Residue-level contacts at the interface:
Residue T650 in protein 1 is in contact with residue V97 in protein 2 (closest heavy-atom distance 3.8 Å).
Residue C651 in protein 1 interacts with residue V97 in protein 2 (closest heavy-atom distance 3.1 Å).
Residue E703 in protein 1 is in contact with residue W155 in protein 2 (closest heavy-atom distance 3.7 Å).
Residue F706 in protein 1 contacts residue Y154 in protein 2 (closest heavy-atom distance 3.5 Å).
Residue F702 in protein 1 contacts residue W155 in protein 2 (closest heavy-atom distance 3.4 Å).
Residue Y683 in protein 1 interacts with residue V97 in protein 2 (closest heavy-atom distance 4.3 Å).
Residue F706 in protein 1 contacts residue W155 in protein 2 (closest heavy-atom distance 4.3 Å).
Residue K697 in protein 1 interacts with residue Y99 in protein 2 (closest heavy-atom distance 3.7 Å).
Residue S695 in protein 1 interacts with residue L279 in protein 2 (closest heavy-atom distance 3.2 Å).
Residue F691 in protein 1 contacts residue V97 in protein 2 (closest heavy-atom distance 4.2 Å).
Residue C651 in protein 1 is in contact with residue K98 in protein 2 (closest heavy-atom distance 3.9 Å).
Residue S695 in protein 1 interacts with residue R281 in protein 2 (closest heavy-atom distance 4.2 Å).
Residue F702 in protein 1 is in contact with residue Y154 in protein 2 (closest heavy-atom distance 3.5 Å).
Residue L713 in protein 1 interacts with residue L148 in protein 2 (closest heavy-atom distance 3.5 Å).
Residue C649 in protein 1 interacts with residue V97 in protein 2 (closest heavy-atom distance 3.3 Å).
Residue F705 in protein 1 contacts residue I286 in protein 2 (closest heavy-atom distance 3.6 Å).
Residue E652 in protein 1 is in contact with residue V97 in protein 2 (closest heavy-atom distance 3.5 Å).
Residue L721 in protein 1 interacts with residue L141 in protein 2 (closest heavy-atom distance 3.7 Å).
Residue F705 in protein 1 contacts residue Y154 in protein 2 (closest heavy-atom distance 3.9 Å).
Residue S694 in protein 1 contacts residue S282 in protein 2 (closest heavy-atom distance 3.5 Å).
Residue A700 in protein 1 interacts with residue S282 in protein 2 (closest heavy-atom distance 3.2 Å).
Residue I717 in protein 1 contacts residue L141 in protein 2 (closest heavy-atom distance 4.4 Å).
Residue H682 in protein 1 contacts residue T93 in protein 2 (closest heavy-atom distance 3.8 Å).
Residue K697 in protein 1 contacts residue M102 in protein 2 (closest heavy-atom distance 4.3 Å).
Residue V720 in protein 1 interacts with residue W137 in protein 2 (closest heavy-atom distance 4.0 Å).
Residue L713 in protein 1 is in contact with residue G144 in protein 2 (closest heavy-atom distance 3.9 Å).
Residue L713 in protein 1 is in contact with residue A147 in protein 2 (closest heavy-atom distance 3.6 Å).
Residue N709 in protein 1 is in contact with residue M293 in protein 2 (closest heavy-atom distance 3.4 Å).
Residue K697 in protein 1 interacts with residue K98 in protein 2 (closest heavy-atom distance 3.3 Å).
Residue V720 in protein 1 contacts residue L304 in protein 2 (closest heavy-atom distance 4.1 Å).
Residue F702 in protein 1 is in contact with residue I286 in protein 2 (closest heavy-atom distance 3.6 Å).
Residue F725 in protein 1 contacts residue F133 in protein 2 (closest heavy-atom distance 3.8 Å).
Residue F716 in protein 1 is in contact with residue L304 in protein 2 (closest heavy-atom distance 3.6 Å).
Residue A700 in protein 1 interacts with residue I286 in protein 2 (closest heavy-atom distance 4.0 Å).
Residue L714 in protein 1 contacts residue L148 in protein 2 (closest heavy-atom distance 3.8 Å).
Residue F716 in protein 1 is in contact with residue M300 in protein 2 (closest heavy-atom distance 3.5 Å).
Residue H682 in protein 1 interacts with residue R277 in protein 2 (closest heavy-atom distance 3.6 Å).
Residue H724 in protein 1 is in contact with residue F133 in protein 2 (closest heavy-atom distance 3.6 Å).
Residue S695 in protein 1 contacts residue S282 in protein 2 (closest heavy-atom distance 4.0 Å).
Residue V720 in protein 1 interacts with residue F140 in protein 2 (closest heavy-atom distance 3.5 Å).
Residue F706 in protein 1 contacts residue T152 in protein 2 (closest heavy-atom distance 3.7 Å).
Residue C696 in protein 1 is in contact with residue K98 in protein 2 (closest heavy-atom distance 4.2 Å).
Residue N709 in protein 1 interacts with residue Y154 in protein 2 (closest heavy-atom distance 3.3 Å).
Residue I717 in protein 1 contacts residue G144 in protein 2 (closest heavy-atom distance 4.3 Å).
Residue F706 in protein 1 contacts residue S151 in protein 2 (closest heavy-atom distance 3.3 Å).
Residue S699 in protein 1 contacts residue S282 in protein 2 (closest heavy-atom distance 3.6 Å).
Residue L713 in protein 1 contacts residue F297 in protein 2 (closest heavy-atom distance 3.6 Å).
Residue H724 in protein 1 contacts residue W137 in protein 2 (closest heavy-atom distance 3.1 Å).
Residue F702 in protein 1 interacts with residue S282 in protein 2 (closest heavy-atom distance 3.5 Å).
Residue S694 in protein 1 contacts residue R281 in protein 2 (closest heavy-atom distance 3.6 Å).
Residue T710 in protein 1 is in contact with residue S151 in protein 2 (closest heavy-atom distance 2.8 Å).
Residue P680 in protein 1 is in contact with residue E96 in protein 2 (closest heavy-atom distance 4.1 Å).
Residue L713 in protein 1 interacts with residue M300 in protein 2 (closest heavy-atom distance 4.0 Å).
Residue T710 in protein 1 contacts residue L148 in protein 2 (closest heavy-atom distance 4.0 Å).
Residue F716 in protein 1 is in contact with residue F297 in protein 2 (closest heavy-atom distance 3.9 Å).
Residue F706 in protein 1 is in contact with residue T160 in protein 2 (closest heavy-atom distance 3.6 Å).
Residue K697 in protein 1 interacts with residue W155 in protein 2 (closest heavy-atom distance 3.3 Å).
Residue N709 in protein 1 is in contact with residue S151 in protein 2 (closest heavy-atom distance 3.8 Å).
Residue T650 in protein 1 contacts residue E96 in protein 2 (closest heavy-atom distance 3.2 Å).
Residue S695 in protein 1 contacts residue P280 in protein 2 (closest heavy-atom distance 3.8 Å).

These two protein chains interact to form a complex.

Sequence of protein 2:
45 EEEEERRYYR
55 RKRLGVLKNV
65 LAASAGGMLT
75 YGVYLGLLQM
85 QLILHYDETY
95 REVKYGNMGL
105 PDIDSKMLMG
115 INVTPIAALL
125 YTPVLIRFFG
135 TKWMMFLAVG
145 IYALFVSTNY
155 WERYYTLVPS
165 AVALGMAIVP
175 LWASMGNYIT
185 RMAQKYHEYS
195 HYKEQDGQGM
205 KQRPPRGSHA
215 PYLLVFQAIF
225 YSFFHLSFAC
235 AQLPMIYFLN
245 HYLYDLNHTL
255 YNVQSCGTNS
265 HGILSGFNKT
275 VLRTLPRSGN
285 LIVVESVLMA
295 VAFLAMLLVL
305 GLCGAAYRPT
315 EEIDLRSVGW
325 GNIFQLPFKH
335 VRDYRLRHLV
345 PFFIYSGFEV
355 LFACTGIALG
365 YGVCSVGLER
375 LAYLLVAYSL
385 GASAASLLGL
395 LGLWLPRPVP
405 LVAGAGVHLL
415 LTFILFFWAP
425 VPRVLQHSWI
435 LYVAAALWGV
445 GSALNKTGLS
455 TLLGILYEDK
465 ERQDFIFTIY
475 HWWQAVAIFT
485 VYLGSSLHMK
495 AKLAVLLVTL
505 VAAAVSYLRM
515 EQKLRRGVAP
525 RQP

Sequence of protein 1:
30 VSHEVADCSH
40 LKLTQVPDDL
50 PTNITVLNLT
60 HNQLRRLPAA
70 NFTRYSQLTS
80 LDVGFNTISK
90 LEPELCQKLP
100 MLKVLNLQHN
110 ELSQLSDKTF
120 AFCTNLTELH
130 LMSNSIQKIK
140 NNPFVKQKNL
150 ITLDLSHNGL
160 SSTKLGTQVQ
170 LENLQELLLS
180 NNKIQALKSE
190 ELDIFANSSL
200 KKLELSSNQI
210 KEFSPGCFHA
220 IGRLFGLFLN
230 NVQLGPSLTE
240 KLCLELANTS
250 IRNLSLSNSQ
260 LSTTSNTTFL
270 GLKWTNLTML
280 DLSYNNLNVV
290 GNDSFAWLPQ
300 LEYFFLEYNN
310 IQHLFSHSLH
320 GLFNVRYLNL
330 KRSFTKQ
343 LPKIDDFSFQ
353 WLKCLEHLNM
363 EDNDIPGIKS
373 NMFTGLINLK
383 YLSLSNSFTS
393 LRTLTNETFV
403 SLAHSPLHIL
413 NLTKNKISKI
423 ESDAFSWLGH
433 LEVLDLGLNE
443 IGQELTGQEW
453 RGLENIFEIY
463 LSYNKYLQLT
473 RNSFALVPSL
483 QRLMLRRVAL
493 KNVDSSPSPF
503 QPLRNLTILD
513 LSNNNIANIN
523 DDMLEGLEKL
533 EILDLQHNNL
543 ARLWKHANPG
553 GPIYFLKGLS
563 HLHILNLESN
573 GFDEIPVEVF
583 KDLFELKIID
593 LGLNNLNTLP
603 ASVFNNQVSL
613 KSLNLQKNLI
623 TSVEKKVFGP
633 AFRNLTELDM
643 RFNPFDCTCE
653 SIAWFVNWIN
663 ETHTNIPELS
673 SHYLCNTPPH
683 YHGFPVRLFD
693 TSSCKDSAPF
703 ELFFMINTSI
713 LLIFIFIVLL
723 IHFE